Sequence of the first protein:
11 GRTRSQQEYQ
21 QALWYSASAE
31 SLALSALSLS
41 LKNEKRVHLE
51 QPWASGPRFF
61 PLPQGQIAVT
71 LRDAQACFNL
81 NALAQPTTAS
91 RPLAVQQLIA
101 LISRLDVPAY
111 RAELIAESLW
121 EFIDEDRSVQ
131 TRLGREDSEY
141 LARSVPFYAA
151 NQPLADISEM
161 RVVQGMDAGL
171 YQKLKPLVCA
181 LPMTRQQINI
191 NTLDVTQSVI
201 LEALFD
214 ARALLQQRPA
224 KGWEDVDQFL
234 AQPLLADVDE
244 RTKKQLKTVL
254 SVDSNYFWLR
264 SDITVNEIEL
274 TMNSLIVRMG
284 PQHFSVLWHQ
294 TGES

These two protein chains interact to form a complex.

Residue-level contacts at the interface:
Residue E296 in the first protein contacts residue P69 in the second protein (closest heavy-atom distance 3.5 Å).
Residue H292 in the first protein interacts with residue L159 in the second protein (closest heavy-atom distance 3.6 Å).
Residue Q16 in the first protein is in contact with residue Q16 in the second protein (closest heavy-atom distance 3.1 Å).
Residue S158 in the first protein is in contact with residue S76 in the second protein (closest heavy-atom distance 3.5 Å).
Residue R161 in the first protein interacts with residue R75 in the second protein (closest heavy-atom distance 3.6 Å).
Residue R12 in the first protein interacts with residue S20 in the second protein (closest heavy-atom distance 3.3 Å).
Residue E30 in the first protein interacts with residue P162 in the second protein (closest heavy-atom distance 3.2 Å).
Residue P146 in the first protein contacts residue V104 in the second protein (closest heavy-atom distance 3.5 Å).
Residue Q293 in the first protein interacts with residue Q28 in the second protein (closest heavy-atom distance 3.5 Å).
Residue H292 in the first protein interacts with residue R160 in the second protein (closest heavy-atom distance 3.6 Å).
Residue Q172 in the first protein is in contact with residue P69 in the second protein (closest heavy-atom distance 3.3 Å).
Residue Y19 in the first protein contacts residue H24 in the second protein (closest heavy-atom distance 3.1 Å).
Residue A149 in the first protein contacts residue R35 in the second protein (closest heavy-atom distance 2.9 Å).
Residue T13 in the first protein interacts with residue Q16 in the second protein (closest heavy-atom distance 2.9 Å).
Residue S158 in the first protein interacts with residue N77 in the second protein (closest heavy-atom distance 3.1 Å).
Residue Y148 in the first protein is in contact with residue G39 in the second protein (closest heavy-atom distance 3.5 Å).
Residue R12 in the first protein interacts with residue Q16 in the second protein (closest heavy-atom distance 3.6 Å).
Residue V145 in the first protein is in contact with residue R75 in the second protein (closest heavy-atom distance 3.5 Å).
Residue V289 in the first protein interacts with residue Q163 in the second protein (closest heavy-atom distance 3.0 Å).
Residue Y148 in the first protein contacts residue D37 in the second protein (closest heavy-atom distance 3.4 Å).
Residue P146 in the first protein contacts residue S103 in the second protein (closest heavy-atom distance 3.5 Å).
Residue E159 in the first protein contacts residue R32 in the second protein (closest heavy-atom distance 3.1 Å).
Residue R127 in the first protein interacts with residue R35 in the second protein (closest heavy-atom distance 3.4 Å).
Residue V289 in the first protein interacts with residue R160 in the second protein (closest heavy-atom distance 3.0 Å).
Residue N151 in the first protein is in contact with residue R35 in the second protein (closest heavy-atom distance 3.1 Å).
Residue E125 in the first protein contacts residue R41 in the second protein (closest heavy-atom distance 3.3 Å).
Residue R127 in the first protein is in contact with residue G39 in the second protein (closest heavy-atom distance 3.1 Å).
Residue Y148 in the first protein interacts with residue R35 in the second protein (closest heavy-atom distance 3.5 Å).
Residue L23 in the first protein is in contact with residue T23 in the second protein (closest heavy-atom distance 3.4 Å).
Residue F147 in the first protein interacts with residue D99 in the second protein (closest heavy-atom distance 3.2 Å).
Residue S31 in the first protein contacts residue P162 in the second protein (closest heavy-atom distance 3.5 Å).
Residue V145 in the first protein interacts with residue L97 in the second protein (closest heavy-atom distance 3.4 Å).
Residue Q293 in the first protein contacts residue G64 in the second protein (closest heavy-atom distance 3.5 Å).
Residue T294 in the first protein is in contact with residue Q28 in the second protein (closest heavy-atom distance 2.8 Å).
Residue F287 in the first protein is in contact with residue Q163 in the second protein (closest heavy-atom distance 3.4 Å).
Residue Y148 in the first protein interacts with residue D99 in the second protein (closest heavy-atom distance 2.8 Å).
Residue W291 in the first protein interacts with residue P31 in the second protein (closest heavy-atom distance 3.6 Å).
Residue P146 in the first protein is in contact with residue A101 in the second protein (closest heavy-atom distance 3.0 Å).
Residue A168 in the first protein contacts residue L70 in the second protein (closest heavy-atom distance 3.2 Å).
Residue R161 in the first protein contacts residue R72 in the second protein (closest heavy-atom distance 3.2 Å).
Residue L290 in the first protein interacts with residue R160 in the second protein (closest heavy-atom distance 3.2 Å).
Residue N151 in the first protein contacts residue R41 in the second protein (closest heavy-atom distance 2.9 Å).
Residue Q152 in the first protein is in contact with residue P33 in the second protein (closest heavy-atom distance 2.8 Å).
Residue L34 in the first protein is in contact with residue P162 in the second protein (closest heavy-atom distance 3.6 Å).
Residue H292 in the first protein interacts with residue T27 in the second protein (closest heavy-atom distance 2.6 Å).
Residue H286 in the first protein interacts with residue Q163 in the second protein (closest heavy-atom distance 3.0 Å).
Residue R143 in the first protein contacts residue P74 in the second protein (closest heavy-atom distance 3.3 Å).
Residue D137 in the first protein is in contact with residue R35 in the second protein (closest heavy-atom distance 2.7 Å).
Residue Y148 in the first protein is in contact with residue Q38 in the second protein (closest heavy-atom distance 3.2 Å).
Residue H292 in the first protein contacts residue Q28 in the second protein (closest heavy-atom distance 3.5 Å).
Residue H292 in the first protein interacts with residue G161 in the second protein (closest heavy-atom distance 3.3 Å).
Residue A150 in the first protein interacts with residue R41 in the second protein (closest heavy-atom distance 3.3 Å).
Residue Y148 in the first protein interacts with residue G36 in the second protein (closest heavy-atom distance 3.6 Å).
Residue A155 in the first protein interacts with residue R32 in the second protein (closest heavy-atom distance 3.6 Å).
Residue T294 in the first protein interacts with residue G65 in the second protein (closest heavy-atom distance 3.3 Å).
Residue A150 in the first protein interacts with residue D99 in the second protein (closest heavy-atom distance 3.6 Å).
Residue Q293 in the first protein interacts with residue G65 in the second protein (closest heavy-atom distance 2.9 Å).
Residue S288 in the first protein interacts with residue Q163 in the second protein (closest heavy-atom distance 3.1 Å).
Residue V289 in the first protein contacts residue P162 in the second protein (closest heavy-atom distance 3.5 Å).
Residue E30 in the first protein is in contact with residue G161 in the second protein (closest heavy-atom distance 3.3 Å).

Sequence of the second protein:
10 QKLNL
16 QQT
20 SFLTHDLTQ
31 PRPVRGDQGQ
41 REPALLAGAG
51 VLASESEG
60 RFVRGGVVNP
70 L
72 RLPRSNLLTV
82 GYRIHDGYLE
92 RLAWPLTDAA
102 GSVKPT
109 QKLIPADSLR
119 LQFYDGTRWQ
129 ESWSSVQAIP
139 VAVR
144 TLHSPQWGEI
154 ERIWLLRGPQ